Sequence of the second protein:
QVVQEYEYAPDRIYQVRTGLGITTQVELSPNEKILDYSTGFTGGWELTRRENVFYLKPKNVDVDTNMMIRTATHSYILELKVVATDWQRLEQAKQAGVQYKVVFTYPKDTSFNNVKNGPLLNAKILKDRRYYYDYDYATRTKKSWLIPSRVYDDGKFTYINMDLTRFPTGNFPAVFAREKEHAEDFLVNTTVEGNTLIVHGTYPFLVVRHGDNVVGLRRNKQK

These two protein chains interact to form a complex.

Interface contacts:
Residue N86 in the second protein interacts with residue R155 in the first protein (closest heavy-atom distance 3.0 Å).
Residue F67 in the second protein is in contact with residue E160 in the first protein (closest heavy-atom distance 4.1 Å).
Residue V89 in the second protein is in contact with residue R155 in the first protein (closest heavy-atom distance 4.4 Å).
Residue F67 in the second protein interacts with residue R156 in the first protein (closest heavy-atom distance 4.4 Å).
Residue F67 in the second protein contacts residue A159 in the first protein (closest heavy-atom distance 3.6 Å).
Residue D90 in the second protein is in contact with residue R156 in the first protein (closest heavy-atom distance 4.9 Å).
Residue D88 in the second protein is in contact with residue L152 in the first protein (closest heavy-atom distance 3.3 Å).
Residue F67 in the second protein contacts residue R155 in the first protein (closest heavy-atom distance 3.6 Å).
Residue G69 in the second protein is in contact with residue R155 in the first protein (closest heavy-atom distance 4.6 Å).
Residue D88 in the second protein contacts residue R155 in the first protein (closest heavy-atom distance 3.4 Å).

Sequence of the first protein:
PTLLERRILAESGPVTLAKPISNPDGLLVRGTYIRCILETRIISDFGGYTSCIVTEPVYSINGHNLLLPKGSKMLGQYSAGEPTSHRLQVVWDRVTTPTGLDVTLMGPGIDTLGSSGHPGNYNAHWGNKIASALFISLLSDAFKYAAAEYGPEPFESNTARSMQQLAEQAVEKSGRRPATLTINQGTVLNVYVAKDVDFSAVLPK